This data describes a binding interaction between two proteins.

Contacts between the two chains:
Residue N82 in the second protein is in contact with residue G84 in the first protein (closest heavy-atom distance 4.3 Å).
Residue V83 in the second protein is in contact with residue T86 in the first protein (closest heavy-atom distance 4.3 Å).
Residue L89 in the second protein is in contact with residue K10 in the first protein (closest heavy-atom distance 3.8 Å).
Residue R74 in the second protein contacts residue P94 in the first protein (closest heavy-atom distance 4.3 Å).
Residue Q88 in the second protein contacts residue D14 in the first protein (closest heavy-atom distance 4.0 Å).
Residue T84 in the second protein contacts residue E83 in the first protein (closest heavy-atom distance 4.6 Å).
Residue H97 in the second protein is in contact with residue N6 in the first protein (closest heavy-atom distance 3.6 Å).
Residue R73 in the second protein interacts with residue T92 in the first protein (closest heavy-atom distance 3.3 Å).
Residue Y86 in the second protein interacts with residue K10 in the first protein (closest heavy-atom distance 3.3 Å).
Residue V83 in the second protein interacts with residue G84 in the first protein (closest heavy-atom distance 3.4 Å).
Residue F85 in the second protein contacts residue T86 in the first protein (closest heavy-atom distance 4.0 Å).
Residue L52 in the second protein is in contact with residue L91 in the first protein (closest heavy-atom distance 3.7 Å).
Residue Y86 in the second protein is in contact with residue L90 in the first protein (closest heavy-atom distance 3.7 Å).
Residue K102 in the second protein contacts residue Y93 in the first protein (closest heavy-atom distance 3.6 Å).
Residue L52 in the second protein contacts residue T92 in the first protein (closest heavy-atom distance 4.0 Å).
Residue R100 in the second protein interacts with residue R9 in the first protein (closest heavy-atom distance 3.8 Å).
Residue P70 in the second protein is in contact with residue P94 in the first protein (closest heavy-atom distance 3.8 Å).
Residue E93 in the second protein contacts residue R17 in the first protein (closest heavy-atom distance 3.0 Å).
Residue L89 in the second protein contacts residue D14 in the first protein (closest heavy-atom distance 4.5 Å).
Residue L144 in the second protein contacts residue Y93 in the first protein (closest heavy-atom distance 4.3 Å).
Residue Y86 in the second protein contacts residue E81 in the first protein (closest heavy-atom distance 3.3 Å).
Residue H97 in the second protein contacts residue K10 in the first protein (closest heavy-atom distance 3.4 Å).
Residue L52 in the second protein interacts with residue M88 in the first protein (closest heavy-atom distance 3.7 Å).
Residue R73 in the second protein interacts with residue L91 in the first protein (closest heavy-atom distance 2.4 Å).
Residue Y78 in the second protein is in contact with residue M88 in the first protein (closest heavy-atom distance 4.3 Å).
Residue Y86 in the second protein contacts residue T86 in the first protein (closest heavy-atom distance 3.4 Å).
Residue L101 in the second protein contacts residue L90 in the first protein (closest heavy-atom distance 3.8 Å).
Residue Q88 in the second protein interacts with residue R17 in the first protein (closest heavy-atom distance 3.5 Å).
Residue L101 in the second protein is in contact with residue L95 in the first protein (closest heavy-atom distance 4.0 Å).
Residue Y78 in the second protein contacts residue T92 in the first protein (closest heavy-atom distance 3.9 Å).
Residue F98 in the second protein contacts residue L89 in the first protein (closest heavy-atom distance 4.3 Å).
Residue T84 in the second protein is in contact with residue G85 in the first protein (closest heavy-atom distance 4.7 Å).
Residue Q141 in the second protein contacts residue Y93 in the first protein (closest heavy-atom distance 2.7 Å).
Residue Q141 in the second protein contacts residue L89 in the first protein (closest heavy-atom distance 3.5 Å).
Residue P80 in the second protein contacts residue G85 in the first protein (closest heavy-atom distance 4.4 Å).
Residue L52 in the second protein interacts with residue R97 in the first protein (closest heavy-atom distance 4.5 Å).
Residue T84 in the second protein interacts with residue G84 in the first protein (closest heavy-atom distance 2.9 Å).
Residue K102 in the second protein contacts residue P94 in the first protein (closest heavy-atom distance 4.2 Å).
Residue F98 in the second protein interacts with residue L90 in the first protein (closest heavy-atom distance 4.3 Å).
Residue F98 in the second protein contacts residue Y93 in the first protein (closest heavy-atom distance 3.5 Å).
Residue R73 in the second protein interacts with residue L95 in the first protein (closest heavy-atom distance 4.4 Å).
Residue K47 in the second protein is in contact with residue M88 in the first protein (closest heavy-atom distance 4.0 Å).
Residue L101 in the second protein interacts with residue Y93 in the first protein (closest heavy-atom distance 3.6 Å).
Residue R73 in the second protein contacts residue P94 in the first protein (closest heavy-atom distance 3.9 Å).
Residue F85 in the second protein contacts residue L89 in the first protein (closest heavy-atom distance 3.9 Å).
Residue R100 in the second protein is in contact with residue N6 in the first protein (closest heavy-atom distance 3.8 Å).
Residue R73 in the second protein interacts with residue Y93 in the first protein (closest heavy-atom distance 3.3 Å).
Residue V83 in the second protein contacts residue G85 in the first protein (closest heavy-atom distance 4.5 Å).
Residue L101 in the second protein interacts with residue P94 in the first protein (closest heavy-atom distance 3.5 Å).
Residue L50 in the second protein contacts residue T92 in the first protein (closest heavy-atom distance 3.8 Å).
Residue P80 in the second protein interacts with residue L89 in the first protein (closest heavy-atom distance 4.2 Å).
Residue Y86 in the second protein contacts residue D14 in the first protein (closest heavy-atom distance 4.3 Å).
Residue Y78 in the second protein contacts residue L89 in the first protein (closest heavy-atom distance 3.5 Å).
Residue S90 in the second protein is in contact with residue R17 in the first protein (closest heavy-atom distance 3.9 Å).
Residue R100 in the second protein is in contact with residue Q3 in the first protein (closest heavy-atom distance 4.4 Å).
Residue R125 in the second protein interacts with residue R17 in the first protein (closest heavy-atom distance 3.9 Å).
Residue H97 in the second protein is in contact with residue I7 in the first protein (closest heavy-atom distance 3.8 Å).
Residue L101 in the second protein interacts with residue I7 in the first protein (closest heavy-atom distance 4.5 Å).
Residue L101 in the second protein is in contact with residue Q3 in the first protein (closest heavy-atom distance 3.3 Å).
Residue T84 in the second protein contacts residue T86 in the first protein (closest heavy-atom distance 3.5 Å).

Sequence of the second protein:
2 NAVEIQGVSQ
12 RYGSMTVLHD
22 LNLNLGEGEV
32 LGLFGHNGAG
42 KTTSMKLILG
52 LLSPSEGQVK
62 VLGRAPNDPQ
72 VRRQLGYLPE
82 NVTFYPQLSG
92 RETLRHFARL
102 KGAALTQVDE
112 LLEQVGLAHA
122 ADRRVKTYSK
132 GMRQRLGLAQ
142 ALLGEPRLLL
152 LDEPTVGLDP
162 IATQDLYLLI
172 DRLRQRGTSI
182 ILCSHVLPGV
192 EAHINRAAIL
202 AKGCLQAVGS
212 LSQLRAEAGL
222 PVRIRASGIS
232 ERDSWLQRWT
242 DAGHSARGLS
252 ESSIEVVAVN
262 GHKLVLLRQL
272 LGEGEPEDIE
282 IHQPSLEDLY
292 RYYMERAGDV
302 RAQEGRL

Sequence of the first protein:
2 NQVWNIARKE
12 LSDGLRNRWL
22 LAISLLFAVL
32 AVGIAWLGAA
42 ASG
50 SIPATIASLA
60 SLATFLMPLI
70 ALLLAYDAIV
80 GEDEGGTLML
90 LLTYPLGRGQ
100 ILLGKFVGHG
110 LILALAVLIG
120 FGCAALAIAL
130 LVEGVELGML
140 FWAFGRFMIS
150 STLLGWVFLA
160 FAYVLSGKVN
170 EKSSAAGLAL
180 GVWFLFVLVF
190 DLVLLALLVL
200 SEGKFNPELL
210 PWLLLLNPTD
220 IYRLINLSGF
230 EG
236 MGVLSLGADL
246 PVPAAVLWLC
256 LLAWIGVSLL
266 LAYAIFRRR